Sequence of chain B:
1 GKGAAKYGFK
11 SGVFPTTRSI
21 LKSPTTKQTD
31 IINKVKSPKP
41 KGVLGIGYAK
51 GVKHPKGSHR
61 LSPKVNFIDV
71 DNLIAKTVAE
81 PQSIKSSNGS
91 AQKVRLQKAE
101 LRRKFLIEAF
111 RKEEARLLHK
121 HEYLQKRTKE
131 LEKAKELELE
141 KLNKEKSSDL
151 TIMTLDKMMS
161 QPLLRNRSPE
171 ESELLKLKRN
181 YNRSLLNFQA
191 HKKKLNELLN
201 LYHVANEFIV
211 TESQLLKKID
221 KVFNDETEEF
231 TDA

This data describes a binding interaction between two proteins.

Interface contacts:
Residue H191 in chain B contacts residue I169 in chain A (closest heavy-atom distance 3.4 Å).
Residue K192 in chain B interacts with residue E173 in chain A (closest heavy-atom distance 4.0 Å).
Residue E170 in chain B is in contact with residue K226 in chain A (closest heavy-atom distance 3.5 Å).
Residue F188 in chain B is in contact with residue L176 in chain A (closest heavy-atom distance 3.3 Å).
Residue G47 in chain B interacts with residue R59 in chain A (closest heavy-atom distance 2.5 Å).
Residue S58 in chain B interacts with residue R64 in chain A (closest heavy-atom distance 3.5 Å).
Residue G42 in chain B interacts with residue E76 in chain A (closest heavy-atom distance 3.2 Å).
Residue H54 in chain B interacts with residue E48 in chain A (closest heavy-atom distance 2.9 Å).
Residue F188 in chain B is in contact with residue E173 in chain A (closest heavy-atom distance 3.4 Å).
Residue E170 in chain B interacts with residue M229 in chain A (closest heavy-atom distance 3.8 Å).
Residue G47 in chain B interacts with residue A75 in chain A (closest heavy-atom distance 3.3 Å).
Residue E170 in chain B interacts with residue R225 in chain A (closest heavy-atom distance 3.1 Å).
Residue P55 in chain B contacts residue E48 in chain A (closest heavy-atom distance 3.8 Å).
Residue P55 in chain B is in contact with residue L66 in chain A (closest heavy-atom distance 3.8 Å).
Residue Y48 in chain B is in contact with residue A75 in chain A (closest heavy-atom distance 3.7 Å).
Residue V43 in chain B is in contact with residue R59 in chain A (closest heavy-atom distance 3.9 Å).
Residue G42 in chain B contacts residue R59 in chain A (closest heavy-atom distance 3.5 Å).
Residue A49 in chain B contacts residue A75 in chain A (closest heavy-atom distance 2.9 Å).
Residue Y181 in chain B interacts with residue R180 in chain A (closest heavy-atom distance 3.4 Å).
Residue F188 in chain B is in contact with residue I169 in chain A (closest heavy-atom distance 3.5 Å).
Residue L61 in chain B interacts with residue R3 in chain A (closest heavy-atom distance 3.2 Å).
Residue E173 in chain B interacts with residue M229 in chain A (closest heavy-atom distance 3.6 Å).
Residue Y48 in chain B interacts with residue A73 in chain A (closest heavy-atom distance 3.5 Å).
Residue S184 in chain B interacts with residue Q179 in chain A (closest heavy-atom distance 3.9 Å).
Residue K53 in chain B contacts residue I74 in chain A (closest heavy-atom distance 4.1 Å).
Residue I46 in chain B is in contact with residue R59 in chain A (closest heavy-atom distance 3.6 Å).
Residue V52 in chain B contacts residue I74 in chain A (closest heavy-atom distance 3.3 Å).
Residue Y181 in chain B contacts residue I183 in chain A (closest heavy-atom distance 3.8 Å).
Residue S168 in chain B contacts residue N222 in chain A (closest heavy-atom distance 3.6 Å).
Residue K41 in chain B interacts with residue R59 in chain A (closest heavy-atom distance 4.1 Å).
Residue R60 in chain B interacts with residue R3 in chain A (closest heavy-atom distance 4.0 Å).
Residue Y181 in chain B is in contact with residue L176 in chain A (closest heavy-atom distance 3.3 Å).
Residue L177 in chain B interacts with residue L182 in chain A (closest heavy-atom distance 3.8 Å).
Residue G45 in chain B contacts residue N5 in chain A (closest heavy-atom distance 3.5 Å).
Residue P55 in chain B contacts residue A73 in chain A (closest heavy-atom distance 3.9 Å).
Residue A49 in chain B is in contact with residue E76 in chain A (closest heavy-atom distance 3.7 Å).
Residue Y48 in chain B is in contact with residue T63 in chain A (closest heavy-atom distance 3.6 Å).
Residue G57 in chain B interacts with residue R64 in chain A (closest heavy-atom distance 3.5 Å).
Residue Y181 in chain B contacts residue Q179 in chain A (closest heavy-atom distance 4.1 Å).
Residue P55 in chain B interacts with residue H46 in chain A (closest heavy-atom distance 3.5 Å).
Residue H59 in chain B interacts with residue R3 in chain A (closest heavy-atom distance 3.5 Å).
Residue G47 in chain B contacts residue E61 in chain A (closest heavy-atom distance 3.6 Å).
Residue L174 in chain B contacts residue I186 in chain A (closest heavy-atom distance 3.4 Å).
Residue V52 in chain B interacts with residue E76 in chain A (closest heavy-atom distance 4.1 Å).
Residue L195 in chain B is in contact with residue I169 in chain A (closest heavy-atom distance 3.8 Å).
Residue V43 in chain B contacts residue I78 in chain A (closest heavy-atom distance 3.4 Å).
Residue L185 in chain B contacts residue L176 in chain A (closest heavy-atom distance 3.5 Å).
Residue G42 in chain B is in contact with residue I78 in chain A (closest heavy-atom distance 3.3 Å).
Residue E171 in chain B is in contact with residue R225 in chain A (closest heavy-atom distance 3.3 Å).
Residue V52 in chain B interacts with residue A75 in chain A (closest heavy-atom distance 3.5 Å).
Residue K56 in chain B interacts with residue E48 in chain A (closest heavy-atom distance 3.3 Å).
Residue G45 in chain B contacts residue R59 in chain A (closest heavy-atom distance 3.0 Å).
Residue K178 in chain B contacts residue Q187 in chain A (closest heavy-atom distance 3.3 Å).
Residue I46 in chain B is in contact with residue N5 in chain A (closest heavy-atom distance 3.2 Å).
Residue Y48 in chain B interacts with residue I74 in chain A (closest heavy-atom distance 3.8 Å).
Residue S184 in chain B contacts residue L176 in chain A (closest heavy-atom distance 3.2 Å).
Residue Y48 in chain B is in contact with residue E61 in chain A (closest heavy-atom distance 3.1 Å).
Residue S62 in chain B interacts with residue R3 in chain A (closest heavy-atom distance 3.5 Å).
Residue I46 in chain B interacts with residue E61 in chain A (closest heavy-atom distance 3.9 Å).
Residue K41 in chain B interacts with residue E76 in chain A (closest heavy-atom distance 3.7 Å).

Sequence of chain A:
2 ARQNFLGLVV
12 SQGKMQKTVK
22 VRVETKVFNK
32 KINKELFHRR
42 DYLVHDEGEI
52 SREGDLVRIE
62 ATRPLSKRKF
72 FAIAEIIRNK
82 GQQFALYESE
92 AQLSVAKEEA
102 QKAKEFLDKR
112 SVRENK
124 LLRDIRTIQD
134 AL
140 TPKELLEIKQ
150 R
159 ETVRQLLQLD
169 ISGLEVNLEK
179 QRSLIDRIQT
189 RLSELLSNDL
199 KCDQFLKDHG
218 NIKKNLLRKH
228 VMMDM